Sequence of chain B:
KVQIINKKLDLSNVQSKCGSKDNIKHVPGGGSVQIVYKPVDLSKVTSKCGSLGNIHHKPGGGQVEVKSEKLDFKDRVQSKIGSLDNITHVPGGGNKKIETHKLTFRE

Sequence of chain A:
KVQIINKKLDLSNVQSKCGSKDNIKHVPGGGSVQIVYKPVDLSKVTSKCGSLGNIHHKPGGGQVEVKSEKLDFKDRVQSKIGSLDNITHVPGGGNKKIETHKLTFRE

This data describes a binding interaction between two proteins.

Residue-level contacts at the interface:
Residue N286 in chain B contacts residue V287 in chain A (closest heavy-atom distance 3.0 Å).
Residue G365 in chain B interacts with residue P364 in chain A (closest heavy-atom distance 2.9 Å).
Residue E338 in chain B contacts residue V337 in chain A (closest heavy-atom distance 2.9 Å).
Residue S305 in chain B contacts residue V306 in chain A (closest heavy-atom distance 2.9 Å).
Residue D358 in chain B contacts residue D358 in chain A (closest heavy-atom distance 3.0 Å).
Residue D283 in chain B interacts with residue L282 in chain A (closest heavy-atom distance 2.8 Å).
Residue V313 in chain B contacts residue D314 in chain A (closest heavy-atom distance 3.0 Å).
Residue K343 in chain B interacts with residue E342 in chain A (closest heavy-atom distance 3.0 Å).
Residue R349 in chain B is in contact with residue V350 in chain A (closest heavy-atom distance 3.0 Å).
Residue K353 in chain B contacts residue I354 in chain A (closest heavy-atom distance 3.0 Å).
Residue H329 in chain B is in contact with residue I328 in chain A (closest heavy-atom distance 2.8 Å).
Residue N286 in chain B is in contact with residue N286 in chain A (closest heavy-atom distance 2.9 Å).
Residue D283 in chain B interacts with residue D283 in chain A (closest heavy-atom distance 3.0 Å).
Residue K290 in chain B is in contact with residue S289 in chain A (closest heavy-atom distance 2.8 Å).
Residue Q307 in chain B interacts with residue I308 in chain A (closest heavy-atom distance 2.9 Å).
Residue I278 in chain B is in contact with residue N279 in chain A (closest heavy-atom distance 2.9 Å).
Residue E338 in chain B contacts residue V339 in chain A (closest heavy-atom distance 3.0 Å).
Residue H299 in chain B interacts with residue V300 in chain A (closest heavy-atom distance 2.9 Å).
Residue I297 in chain B interacts with residue K298 in chain A (closest heavy-atom distance 3.0 Å).
Residue K369 in chain B contacts residue N368 in chain A (closest heavy-atom distance 2.9 Å).
Residue K340 in chain B contacts residue V339 in chain A (closest heavy-atom distance 2.9 Å).
Residue Q288 in chain B interacts with residue V287 in chain A (closest heavy-atom distance 2.9 Å).
Residue T377 in chain B contacts residue F378 in chain A (closest heavy-atom distance 2.8 Å).
Residue G355 in chain B contacts residue I354 in chain A (closest heavy-atom distance 2.8 Å).
Residue D345 in chain B is in contact with residue L344 in chain A (closest heavy-atom distance 3.0 Å).
Residue D348 in chain B contacts residue D348 in chain A (closest heavy-atom distance 2.8 Å).
Residue V309 in chain B interacts with residue I308 in chain A (closest heavy-atom distance 2.9 Å).
Residue T361 in chain B interacts with residue H362 in chain A (closest heavy-atom distance 2.8 Å).
Residue I371 in chain B is in contact with residue E372 in chain A (closest heavy-atom distance 2.8 Å).
Residue N327 in chain B interacts with residue G326 in chain A (closest heavy-atom distance 3.0 Å).
Residue K347 in chain B interacts with residue F346 in chain A (closest heavy-atom distance 2.7 Å).
Residue V313 in chain B is in contact with residue P312 in chain A (closest heavy-atom distance 3.0 Å).
Residue I278 in chain B interacts with residue I277 in chain A (closest heavy-atom distance 2.9 Å).
Residue L315 in chain B contacts residue S316 in chain A (closest heavy-atom distance 3.0 Å).
Residue N327 in chain B interacts with residue I328 in chain A (closest heavy-atom distance 3.0 Å).
Residue I297 in chain B contacts residue N296 in chain A (closest heavy-atom distance 2.9 Å).
Residue Q336 in chain B interacts with residue G335 in chain A (closest heavy-atom distance 3.0 Å).
Residue T361 in chain B interacts with residue I360 in chain A (closest heavy-atom distance 3.0 Å).
Residue K274 in chain B is in contact with residue V275 in chain A (closest heavy-atom distance 3.0 Å).
Residue E342 in chain B is in contact with residue S341 in chain A (closest heavy-atom distance 2.9 Å).
Residue G323 in chain B contacts residue S324 in chain A (closest heavy-atom distance 3.0 Å).
Residue K294 in chain B interacts with residue S293 in chain A (closest heavy-atom distance 2.8 Å).
Residue Q336 in chain B interacts with residue V337 in chain A (closest heavy-atom distance 3.0 Å).
Residue L284 in chain B contacts residue D283 in chain A (closest heavy-atom distance 2.7 Å).
Residue V363 in chain B is in contact with residue H362 in chain A (closest heavy-atom distance 3.0 Å).
Residue D358 in chain B is in contact with residue L357 in chain A (closest heavy-atom distance 2.7 Å).
Residue Q276 in chain B interacts with residue V275 in chain A (closest heavy-atom distance 2.9 Å).
Residue G366 in chain B interacts with residue G367 in chain A (closest heavy-atom distance 3.0 Å).
Residue Q351 in chain B contacts residue V350 in chain A (closest heavy-atom distance 3.0 Å).
Residue K331 in chain B is in contact with residue H330 in chain A (closest heavy-atom distance 2.9 Å).
Residue K369 in chain B contacts residue K370 in chain A (closest heavy-atom distance 2.9 Å).
Residue K321 in chain B is in contact with residue C322 in chain A (closest heavy-atom distance 3.1 Å).
Residue T319 in chain B is in contact with residue V318 in chain A (closest heavy-atom distance 2.9 Å).
Residue P301 in chain B contacts residue G302 in chain A (closest heavy-atom distance 2.9 Å).
Residue H299 in chain B interacts with residue S305 in chain A (closest heavy-atom distance 3.0 Å).
Residue Q307 in chain B contacts residue V306 in chain A (closest heavy-atom distance 2.9 Å).
Residue S356 in chain B interacts with residue G355 in chain A (closest heavy-atom distance 3.0 Å).
Residue T373 in chain B is in contact with residue H374 in chain A (closest heavy-atom distance 2.9 Å).
Residue K311 in chain B contacts residue Y310 in chain A (closest heavy-atom distance 2.7 Å).
Residue P332 in chain B interacts with residue G333 in chain A (closest heavy-atom distance 2.9 Å).